Sequence of the second protein:
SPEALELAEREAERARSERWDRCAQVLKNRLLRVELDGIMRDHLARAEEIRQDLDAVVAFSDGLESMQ

The following describes two proteins that form a bound complex.

Sequence of the first protein:
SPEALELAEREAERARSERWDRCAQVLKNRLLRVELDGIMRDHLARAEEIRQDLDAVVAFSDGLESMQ

Interface contacts:
Residue W54 in the first protein is in contact with residue E52 in the second protein (closest heavy-atom distance 3.2 Å).
Residue R56 in the first protein is in contact with residue A49 in the second protein (closest heavy-atom distance 4.9 Å).
Residue L66 in the first protein contacts residue L66 in the second protein (closest heavy-atom distance 3.7 Å).
Residue W54 in the first protein contacts residue E45 in the second protein (closest heavy-atom distance 4.7 Å).
Residue R56 in the first protein interacts with residue R56 in the second protein (closest heavy-atom distance 3.4 Å).
Residue D55 in the first protein contacts residue R48 in the second protein (closest heavy-atom distance 5.0 Å).
Residue R56 in the first protein interacts with residue R53 in the second protein (closest heavy-atom distance 3.4 Å).
Residue N63 in the first protein interacts with residue Q59 in the second protein (closest heavy-atom distance 4.0 Å).
Residue D55 in the first protein interacts with residue E52 in the second protein (closest heavy-atom distance 4.9 Å).
Residue R56 in the first protein interacts with residue E52 in the second protein (closest heavy-atom distance 3.7 Å).
Residue H77 in the first protein is in contact with residue H77 in the second protein (closest heavy-atom distance 4.3 Å).
Residue W54 in the first protein contacts residue R48 in the second protein (closest heavy-atom distance 3.8 Å).